Sequence of protein 1:
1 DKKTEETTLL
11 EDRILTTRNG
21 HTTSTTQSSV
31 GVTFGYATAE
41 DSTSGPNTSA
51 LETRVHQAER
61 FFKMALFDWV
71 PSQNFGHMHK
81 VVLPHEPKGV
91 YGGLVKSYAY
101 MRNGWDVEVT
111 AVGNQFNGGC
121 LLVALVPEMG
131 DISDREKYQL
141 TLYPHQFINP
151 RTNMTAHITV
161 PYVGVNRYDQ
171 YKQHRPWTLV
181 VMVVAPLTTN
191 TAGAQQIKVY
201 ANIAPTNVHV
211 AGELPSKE

Sequence of protein 2:
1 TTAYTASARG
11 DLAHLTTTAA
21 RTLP

This data describes a binding interaction between two proteins.

Residue-level contacts at the interface:
Residue D131 in protein 1 is in contact with residue A3 in protein 2 (closest heavy-atom distance 4.9 Å).